These two protein chains interact to form a complex.

Sequence of protein 2:
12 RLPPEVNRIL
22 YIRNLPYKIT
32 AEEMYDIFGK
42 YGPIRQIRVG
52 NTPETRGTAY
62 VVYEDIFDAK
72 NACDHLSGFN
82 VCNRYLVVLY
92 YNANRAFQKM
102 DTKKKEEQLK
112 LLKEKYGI

Interface contacts:
Residue K413 in protein 1 is in contact with residue R49 in protein 2 (closest heavy-atom distance 3.1 Å).
Residue K413 in protein 1 contacts residue I48 in protein 2 (closest heavy-atom distance 3.9 Å).
Residue Q492 in protein 1 contacts residue E55 in protein 2 (closest heavy-atom distance 2.8 Å).
Residue P469 in protein 1 contacts residue L90 in protein 2 (closest heavy-atom distance 3.6 Å).
Residue R425 in protein 1 contacts residue P44 in protein 2 (closest heavy-atom distance 3.1 Å).
Residue R395 in protein 1 is in contact with residue L13 in protein 2 (closest heavy-atom distance 3.3 Å).
Residue N396 in protein 1 is in contact with residue D66 in protein 2 (closest heavy-atom distance 3.6 Å).
Residue Y412 in protein 1 interacts with residue T56 in protein 2 (closest heavy-atom distance 3.2 Å).
Residue P417 in protein 1 is in contact with residue E33 in protein 2 (closest heavy-atom distance 3.6 Å).
Residue F408 in protein 1 interacts with residue Y61 in protein 2 (closest heavy-atom distance 3.4 Å).
Residue N396 in protein 1 is in contact with residue E65 in protein 2 (closest heavy-atom distance 3.5 Å).
Residue I128 in protein 1 contacts residue N95 in protein 2 (closest heavy-atom distance 3.6 Å).
Residue P417 in protein 1 is in contact with residue Y36 in protein 2 (closest heavy-atom distance 3.2 Å).
Residue P417 in protein 1 contacts residue A32 in protein 2 (closest heavy-atom distance 3.4 Å).
Residue R429 in protein 1 interacts with residue P44 in protein 2 (closest heavy-atom distance 3.7 Å).
Residue I128 in protein 1 contacts residue R96 in protein 2 (closest heavy-atom distance 3.5 Å).
Residue G411 in protein 1 interacts with residue T56 in protein 2 (closest heavy-atom distance 3.5 Å).
Residue Y412 in protein 1 contacts residue T59 in protein 2 (closest heavy-atom distance 3.8 Å).
Residue I127 in protein 1 is in contact with residue N95 in protein 2 (closest heavy-atom distance 3.5 Å).
Residue Y412 in protein 1 contacts residue Y61 in protein 2 (closest heavy-atom distance 3.3 Å).
Residue M407 in protein 1 is in contact with residue A97 in protein 2 (closest heavy-atom distance 2.8 Å).
Residue A406 in protein 1 is in contact with residue F98 in protein 2 (closest heavy-atom distance 3.2 Å).
Residue L404 in protein 1 is in contact with residue R46 in protein 2 (closest heavy-atom distance 3.6 Å).
Residue F408 in protein 1 contacts residue V63 in protein 2 (closest heavy-atom distance 3.6 Å).
Residue K413 in protein 1 is in contact with residue N52 in protein 2 (closest heavy-atom distance 3.2 Å).
Residue Q473 in protein 1 contacts residue R24 in protein 2 (closest heavy-atom distance 3.9 Å).
Residue G411 in protein 1 contacts residue T53 in protein 2 (closest heavy-atom distance 3.6 Å).
Residue L404 in protein 1 contacts residue R49 in protein 2 (closest heavy-atom distance 2.9 Å).
Residue L415 in protein 1 is in contact with residue V50 in protein 2 (closest heavy-atom distance 3.8 Å).
Residue Q473 in protein 1 is in contact with residue Y91 in protein 2 (closest heavy-atom distance 3.9 Å).
Residue E402 in protein 1 contacts residue D102 in protein 2 (closest heavy-atom distance 3.5 Å).
Residue Y412 in protein 1 contacts residue V50 in protein 2 (closest heavy-atom distance 3.8 Å).
Residue L404 in protein 1 is in contact with residue Q47 in protein 2 (closest heavy-atom distance 3.3 Å).
Residue Y412 in protein 1 contacts residue G51 in protein 2 (closest heavy-atom distance 3.5 Å).
Residue L415 in protein 1 contacts residue I48 in protein 2 (closest heavy-atom distance 3.5 Å).
Residue D401 in protein 1 interacts with residue R46 in protein 2 (closest heavy-atom distance 3.8 Å).
Residue L415 in protein 1 is in contact with residue Y36 in protein 2 (closest heavy-atom distance 2.2 Å).
Residue Y474 in protein 1 contacts residue N93 in protein 2 (closest heavy-atom distance 2.3 Å).
Residue P409 in protein 1 contacts residue Y92 in protein 2 (closest heavy-atom distance 3.6 Å).
Residue R395 in protein 1 is in contact with residue V17 in protein 2 (closest heavy-atom distance 3.5 Å).
Residue L415 in protein 1 contacts residue A32 in protein 2 (closest heavy-atom distance 3.7 Å).
Residue K413 in protein 1 contacts residue V50 in protein 2 (closest heavy-atom distance 3.1 Å).
Residue R395 in protein 1 interacts with residue I67 in protein 2 (closest heavy-atom distance 3.4 Å).
Residue R397 in protein 1 is in contact with residue R19 in protein 2 (closest heavy-atom distance 3.6 Å).
Residue L399 in protein 1 contacts residue R46 in protein 2 (closest heavy-atom distance 2.7 Å).
Residue Q473 in protein 1 contacts residue N93 in protein 2 (closest heavy-atom distance 3.0 Å).
Residue A406 in protein 1 interacts with residue M101 in protein 2 (closest heavy-atom distance 3.7 Å).
Residue N396 in protein 1 interacts with residue R19 in protein 2 (closest heavy-atom distance 3.4 Å).
Residue I472 in protein 1 interacts with residue R24 in protein 2 (closest heavy-atom distance 3.4 Å).
Residue F408 in protein 1 contacts residue R49 in protein 2 (closest heavy-atom distance 3.2 Å).
Residue V414 in protein 1 interacts with residue I48 in protein 2 (closest heavy-atom distance 3.8 Å).
Residue M126 in protein 1 is in contact with residue N95 in protein 2 (closest heavy-atom distance 3.9 Å).
Residue V414 in protein 1 is in contact with residue Q47 in protein 2 (closest heavy-atom distance 3.3 Å).
Residue F408 in protein 1 interacts with residue I20 in protein 2 (closest heavy-atom distance 3.6 Å).
Residue P416 in protein 1 is in contact with residue Y36 in protein 2 (closest heavy-atom distance 3.8 Å).
Residue K477 in protein 1 is in contact with residue E55 in protein 2 (closest heavy-atom distance 2.4 Å).
Residue A428 in protein 1 contacts residue P44 in protein 2 (closest heavy-atom distance 3.7 Å).
Residue Q473 in protein 1 is in contact with residue Y92 in protein 2 (closest heavy-atom distance 3.0 Å).
Residue D405 in protein 1 interacts with residue R49 in protein 2 (closest heavy-atom distance 2.6 Å).
Residue R395 in protein 1 contacts residue P15 in protein 2 (closest heavy-atom distance 3.1 Å).

Sequence of protein 1:
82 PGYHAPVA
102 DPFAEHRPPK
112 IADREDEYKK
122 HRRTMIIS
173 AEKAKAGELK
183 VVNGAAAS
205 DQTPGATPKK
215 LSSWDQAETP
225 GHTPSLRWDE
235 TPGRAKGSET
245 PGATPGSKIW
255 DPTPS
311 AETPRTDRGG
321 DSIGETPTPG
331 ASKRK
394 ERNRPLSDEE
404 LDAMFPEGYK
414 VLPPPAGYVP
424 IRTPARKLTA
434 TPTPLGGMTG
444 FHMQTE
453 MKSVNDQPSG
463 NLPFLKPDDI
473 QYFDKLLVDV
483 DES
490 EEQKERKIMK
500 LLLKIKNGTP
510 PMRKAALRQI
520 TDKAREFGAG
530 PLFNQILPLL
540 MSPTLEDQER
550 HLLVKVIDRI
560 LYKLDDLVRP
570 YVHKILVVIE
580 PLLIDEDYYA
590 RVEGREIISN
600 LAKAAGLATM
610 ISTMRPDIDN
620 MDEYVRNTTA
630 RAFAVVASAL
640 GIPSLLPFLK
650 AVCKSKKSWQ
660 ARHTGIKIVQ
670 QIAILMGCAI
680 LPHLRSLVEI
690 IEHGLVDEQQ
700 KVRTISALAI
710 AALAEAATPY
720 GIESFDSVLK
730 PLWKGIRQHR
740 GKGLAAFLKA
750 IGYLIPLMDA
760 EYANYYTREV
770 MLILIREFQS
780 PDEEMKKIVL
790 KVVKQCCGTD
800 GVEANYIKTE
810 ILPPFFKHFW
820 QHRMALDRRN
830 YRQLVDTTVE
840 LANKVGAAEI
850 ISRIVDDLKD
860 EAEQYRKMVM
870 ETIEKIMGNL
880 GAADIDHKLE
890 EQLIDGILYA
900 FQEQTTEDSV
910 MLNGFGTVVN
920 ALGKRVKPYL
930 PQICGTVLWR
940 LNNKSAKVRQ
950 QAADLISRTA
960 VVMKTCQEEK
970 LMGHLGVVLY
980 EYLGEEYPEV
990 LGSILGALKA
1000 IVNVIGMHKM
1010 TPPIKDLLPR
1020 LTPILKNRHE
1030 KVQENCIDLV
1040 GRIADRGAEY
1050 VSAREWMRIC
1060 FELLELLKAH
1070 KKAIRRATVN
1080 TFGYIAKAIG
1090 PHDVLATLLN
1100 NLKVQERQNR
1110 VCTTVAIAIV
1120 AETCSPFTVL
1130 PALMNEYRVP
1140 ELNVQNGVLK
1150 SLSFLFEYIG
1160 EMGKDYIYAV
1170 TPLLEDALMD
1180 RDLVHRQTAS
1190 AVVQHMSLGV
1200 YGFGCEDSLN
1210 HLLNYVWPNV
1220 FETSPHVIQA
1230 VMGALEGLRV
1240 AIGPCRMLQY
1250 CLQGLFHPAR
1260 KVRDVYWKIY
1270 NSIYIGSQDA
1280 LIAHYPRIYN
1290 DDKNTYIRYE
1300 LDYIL